Sequence of chain B:
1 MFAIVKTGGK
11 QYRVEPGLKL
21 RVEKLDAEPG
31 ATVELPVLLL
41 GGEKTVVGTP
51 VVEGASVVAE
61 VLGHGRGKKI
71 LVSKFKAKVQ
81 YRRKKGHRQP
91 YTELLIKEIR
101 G

Sequence of chain A:
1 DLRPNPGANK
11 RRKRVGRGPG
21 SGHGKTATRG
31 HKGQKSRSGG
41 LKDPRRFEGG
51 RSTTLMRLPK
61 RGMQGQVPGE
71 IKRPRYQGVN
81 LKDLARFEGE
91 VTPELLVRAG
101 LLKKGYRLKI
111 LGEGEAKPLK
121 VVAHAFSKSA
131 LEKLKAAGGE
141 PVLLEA

Interface contacts:
Residue H23 in chain A interacts with residue K84 in chain B (closest heavy-atom distance 3.5 Å).
Residue G22 in chain A contacts residue Y81 in chain B (closest heavy-atom distance 3.9 Å).
Residue G22 in chain A is in contact with residue R83 in chain B (closest heavy-atom distance 4.8 Å).
Residue H23 in chain A contacts residue R83 in chain B (closest heavy-atom distance 4.5 Å).
Residue A27 in chain A interacts with residue Y81 in chain B (closest heavy-atom distance 3.6 Å).
Residue T26 in chain A contacts residue Y81 in chain B (closest heavy-atom distance 4.5 Å).

These two protein chains interact to form a complex.